These two protein chains interact to form a complex.

Sequence of protein 1:
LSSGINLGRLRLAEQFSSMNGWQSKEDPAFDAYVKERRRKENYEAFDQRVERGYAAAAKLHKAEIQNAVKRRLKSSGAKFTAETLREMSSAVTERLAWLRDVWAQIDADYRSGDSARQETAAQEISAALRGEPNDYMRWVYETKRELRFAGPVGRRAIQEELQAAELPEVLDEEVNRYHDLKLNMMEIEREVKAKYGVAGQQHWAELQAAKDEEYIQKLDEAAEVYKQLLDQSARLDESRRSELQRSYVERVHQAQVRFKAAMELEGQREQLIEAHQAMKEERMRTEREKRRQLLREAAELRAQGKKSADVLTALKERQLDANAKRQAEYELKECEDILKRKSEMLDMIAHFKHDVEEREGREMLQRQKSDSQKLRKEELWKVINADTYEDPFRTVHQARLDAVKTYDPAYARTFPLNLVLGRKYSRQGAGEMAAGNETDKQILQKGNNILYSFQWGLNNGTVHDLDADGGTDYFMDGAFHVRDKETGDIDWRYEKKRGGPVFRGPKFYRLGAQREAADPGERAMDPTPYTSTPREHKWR

Contacts between the two chains:
Residue I358 in protein 1 interacts with residue L194 in protein 2 (closest heavy-atom distance 3.6 Å).
Residue V365 in protein 1 contacts residue R209 in protein 2 (closest heavy-atom distance 3.3 Å).
Residue E369 in protein 1 contacts residue R209 in protein 2 (closest heavy-atom distance 2.9 Å).
Residue E455 in protein 1 contacts residue R130 in protein 2 (closest heavy-atom distance 3.6 Å).
Residue K227 in protein 1 interacts with residue E77 in protein 2 (closest heavy-atom distance 2.3 Å).
Residue L445 in protein 1 is in contact with residue R191 in protein 2 (closest heavy-atom distance 3.6 Å).
Residue V266 in protein 1 interacts with residue S99 in protein 2 (closest heavy-atom distance 3.2 Å).
Residue V448 in protein 1 interacts with residue R191 in protein 2 (closest heavy-atom distance 3.3 Å).
Residue I358 in protein 1 interacts with residue E217 in protein 2 (closest heavy-atom distance 3.3 Å).
Residue Q263 in protein 1 contacts residue S99 in protein 2 (closest heavy-atom distance 3.3 Å).
Residue N502 in protein 1 interacts with residue R283 in protein 2 (closest heavy-atom distance 2.7 Å).
Residue E230 in protein 1 contacts residue T81 in protein 2 (closest heavy-atom distance 3.5 Å).
Residue I449 in protein 1 interacts with residue Y132 in protein 2 (closest heavy-atom distance 3.1 Å).
Residue Y224 in protein 1 contacts residue E77 in protein 2 (closest heavy-atom distance 3.4 Å).
Residue H262 in protein 1 is in contact with residue S99 in protein 2 (closest heavy-atom distance 2.8 Å).
Residue W446 in protein 1 contacts residue E143 in protein 2 (closest heavy-atom distance 2.3 Å).
Residue R350 in protein 1 is in contact with residue P187 in protein 2 (closest heavy-atom distance 3.4 Å).
Residue T504 in protein 1 interacts with residue I281 in protein 2 (closest heavy-atom distance 3.4 Å).
Residue K351 in protein 1 is in contact with residue M223 in protein 2 (closest heavy-atom distance 3.4 Å).
Residue E259 in protein 1 interacts with residue L97 in protein 2 (closest heavy-atom distance 3.5 Å).
Residue S248 in protein 1 contacts residue D90 in protein 2 (closest heavy-atom distance 3.4 Å).
Residue D452 in protein 1 is in contact with residue Y132 in protein 2 (closest heavy-atom distance 3.0 Å).
Residue Q254 in protein 1 contacts residue Y96 in protein 2 (closest heavy-atom distance 2.8 Å).
Residue V234 in protein 1 is in contact with residue C83 in protein 2 (closest heavy-atom distance 3.6 Å).
Residue R244 in protein 1 interacts with residue S91 in protein 2 (closest heavy-atom distance 3.2 Å).
Residue Q507 in protein 1 contacts residue R280 in protein 2 (closest heavy-atom distance 2.8 Å).
Residue K351 in protein 1 is in contact with residue D224 in protein 2 (closest heavy-atom distance 3.4 Å).
Residue K506 in protein 1 is in contact with residue N284 in protein 2 (closest heavy-atom distance 3.3 Å).
Residue E503 in protein 1 is in contact with residue N284 in protein 2 (closest heavy-atom distance 2.8 Å).
Residue R368 in protein 1 contacts residue R209 in protein 2 (closest heavy-atom distance 3.2 Å).
Residue Q241 in protein 1 interacts with residue Y87 in protein 2 (closest heavy-atom distance 3.6 Å).
Residue S248 in protein 1 interacts with residue S91 in protein 2 (closest heavy-atom distance 3.4 Å).
Residue I347 in protein 1 interacts with residue Y227 in protein 2 (closest heavy-atom distance 3.4 Å).
Residue K442 in protein 1 is in contact with residue E147 in protein 2 (closest heavy-atom distance 3.2 Å).
Residue V448 in protein 1 interacts with residue D188 in protein 2 (closest heavy-atom distance 3.0 Å).
Residue R255 in protein 1 is in contact with residue V95 in protein 2 (closest heavy-atom distance 3.5 Å).
Residue K351 in protein 1 interacts with residue A220 in protein 2 (closest heavy-atom distance 3.6 Å).
Residue L238 in protein 1 interacts with residue C83 in protein 2 (closest heavy-atom distance 3.5 Å).
Residue V234 in protein 1 interacts with residue A80 in protein 2 (closest heavy-atom distance 3.4 Å).
Residue R368 in protein 1 interacts with residue R204 in protein 2 (closest heavy-atom distance 3.0 Å).
Residue L245 in protein 1 is in contact with residue D90 in protein 2 (closest heavy-atom distance 3.4 Å).
Residue A270 in protein 1 contacts residue N101 in protein 2 (closest heavy-atom distance 3.4 Å).
Residue Y454 in protein 1 is in contact with residue H186 in protein 2 (closest heavy-atom distance 3.5 Å).
Residue W446 in protein 1 is in contact with residue Q140 in protein 2 (closest heavy-atom distance 3.5 Å).
Residue S248 in protein 1 is in contact with residue Q89 in protein 2 (closest heavy-atom distance 2.8 Å).
Residue M354 in protein 1 interacts with residue A220 in protein 2 (closest heavy-atom distance 3.6 Å).
Residue V258 in protein 1 is in contact with residue Y96 in protein 2 (closest heavy-atom distance 3.6 Å).
Residue Q241 in protein 1 interacts with residue E86 in protein 2 (closest heavy-atom distance 3.3 Å).
Residue R350 in protein 1 is in contact with residue D188 in protein 2 (closest heavy-atom distance 2.9 Å).
Residue S248 in protein 1 contacts residue D94 in protein 2 (closest heavy-atom distance 3.2 Å).
Residue R255 in protein 1 contacts residue D94 in protein 2 (closest heavy-atom distance 3.3 Å).
Residue D452 in protein 1 contacts residue H186 in protein 2 (closest heavy-atom distance 2.8 Å).
Residue R255 in protein 1 interacts with residue Y96 in protein 2 (closest heavy-atom distance 3.6 Å).
Residue L440 in protein 1 contacts residue Q198 in protein 2 (closest heavy-atom distance 3.3 Å).
Residue F361 in protein 1 is in contact with residue I213 in protein 2 (closest heavy-atom distance 3.6 Å).
Residue R249 in protein 1 interacts with residue Q89 in protein 2 (closest heavy-atom distance 3.2 Å).
Residue R368 in protein 1 is in contact with residue E201 in protein 2 (closest heavy-atom distance 2.9 Å).
Residue L245 in protein 1 contacts residue Q89 in protein 2 (closest heavy-atom distance 3.4 Å).
Residue N502 in protein 1 interacts with residue H282 in protein 2 (closest heavy-atom distance 3.6 Å).
Residue V266 in protein 1 is in contact with residue N101 in protein 2 (closest heavy-atom distance 3.5 Å).

Sequence of protein 2:
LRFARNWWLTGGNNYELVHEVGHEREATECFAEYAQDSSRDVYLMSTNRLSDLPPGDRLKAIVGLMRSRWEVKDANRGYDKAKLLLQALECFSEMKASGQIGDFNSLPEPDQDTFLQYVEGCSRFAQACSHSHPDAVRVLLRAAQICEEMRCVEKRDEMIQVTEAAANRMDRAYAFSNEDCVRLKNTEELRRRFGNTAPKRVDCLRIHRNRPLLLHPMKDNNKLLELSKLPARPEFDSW